Residue-level contacts at the interface:
Residue K54 in chain A is in contact with residue W57 in chain B (closest heavy-atom distance 4.1 Å).
Residue E61 in chain A is in contact with residue K54 in chain B (closest heavy-atom distance 3.3 Å).
Residue Y152 in chain A is in contact with residue G149 in chain B (closest heavy-atom distance 4.0 Å).
Residue Y142 in chain A contacts residue A156 in chain B (closest heavy-atom distance 3.6 Å).
Residue R148 in chain A contacts residue Y152 in chain B (closest heavy-atom distance 2.9 Å).
Residue Y152 in chain A interacts with residue D145 in chain B (closest heavy-atom distance 3.5 Å).
Residue D145 in chain A interacts with residue Y152 in chain B (closest heavy-atom distance 3.1 Å).
Residue E157 in chain A interacts with residue Y142 in chain B (closest heavy-atom distance 4.2 Å).
Residue T153 in chain A contacts residue G149 in chain B (closest heavy-atom distance 4.7 Å).
Residue D145 in chain A interacts with residue E159 in chain B (closest heavy-atom distance 4.6 Å).
Residue A156 in chain A interacts with residue Y142 in chain B (closest heavy-atom distance 3.5 Å).
Residue G149 in chain A is in contact with residue G149 in chain B (closest heavy-atom distance 4.1 Å).
Residue L68 in chain A contacts residue Y167 in chain B (closest heavy-atom distance 4.7 Å).
Residue R148 in chain A is in contact with residue R148 in chain B (closest heavy-atom distance 4.7 Å).
Residue T153 in chain A interacts with residue M146 in chain B (closest heavy-atom distance 4.1 Å).
Residue E159 in chain A contacts residue R141 in chain B (closest heavy-atom distance 3.2 Å).
Residue E159 in chain A is in contact with residue D145 in chain B (closest heavy-atom distance 4.1 Å).
Residue N163 in chain A interacts with residue L139 in chain B (closest heavy-atom distance 4.6 Å).
Residue Y142 in chain A interacts with residue Y167 in chain B (closest heavy-atom distance 3.2 Å).
Residue D145 in chain A contacts residue T153 in chain B (closest heavy-atom distance 4.6 Å).
Residue K64 in chain A is in contact with residue Y167 in chain B (closest heavy-atom distance 3.9 Å).
Residue G149 in chain A interacts with residue Y152 in chain B (closest heavy-atom distance 3.8 Å).
Residue Y152 in chain A interacts with residue R148 in chain B (closest heavy-atom distance 3.6 Å).
Residue W57 in chain A contacts residue W57 in chain B (closest heavy-atom distance 3.5 Å).
Residue Y142 in chain A contacts residue E157 in chain B (closest heavy-atom distance 3.2 Å).
Residue M146 in chain A contacts residue T153 in chain B (closest heavy-atom distance 4.6 Å).
Residue L160 in chain A interacts with residue L139 in chain B (closest heavy-atom distance 3.7 Å).
Residue R138 in chain A interacts with residue E159 in chain B (closest heavy-atom distance 4.3 Å).
Residue A156 in chain A is in contact with residue D145 in chain B (closest heavy-atom distance 3.7 Å).
Residue R138 in chain A is in contact with residue N163 in chain B (closest heavy-atom distance 3.0 Å).
Residue R155 in chain A interacts with residue D145 in chain B (closest heavy-atom distance 3.2 Å).
Residue A156 in chain A interacts with residue M146 in chain B (closest heavy-atom distance 3.7 Å).
Residue T153 in chain A interacts with residue D145 in chain B (closest heavy-atom distance 4.6 Å).
Residue K54 in chain A contacts residue E61 in chain B (closest heavy-atom distance 3.2 Å).
Residue M146 in chain A contacts residue K54 in chain B (closest heavy-atom distance 3.2 Å).
Residue M146 in chain A is in contact with residue A156 in chain B (closest heavy-atom distance 3.8 Å).
Residue R141 in chain A is in contact with residue R155 in chain B (closest heavy-atom distance 3.9 Å).
Residue L162 in chain A is in contact with residue R138 in chain B (closest heavy-atom distance 3.3 Å).
Residue G149 in chain A contacts residue T153 in chain B (closest heavy-atom distance 4.8 Å).
Residue Y142 in chain A contacts residue L160 in chain B (closest heavy-atom distance 3.5 Å).
Residue E53 in chain A is in contact with residue W57 in chain B (closest heavy-atom distance 3.2 Å).
Residue Y152 in chain A contacts residue Y152 in chain B (closest heavy-atom distance 3.2 Å).
Residue K54 in chain A is in contact with residue Y142 in chain B (closest heavy-atom distance 4.3 Å).
Residue L160 in chain A interacts with residue L68 in chain B (closest heavy-atom distance 4.6 Å).
Residue E135 in chain A interacts with residue E165 in chain B (closest heavy-atom distance 3.4 Å).
Residue Y142 in chain A contacts residue K54 in chain B (closest heavy-atom distance 3.2 Å).
Residue M166 in chain A interacts with residue R138 in chain B (closest heavy-atom distance 3.8 Å).
Residue N163 in chain A is in contact with residue R138 in chain B (closest heavy-atom distance 2.9 Å).
Residue E159 in chain A is in contact with residue Y142 in chain B (closest heavy-atom distance 4.1 Å).
Residue E159 in chain A contacts residue R138 in chain B (closest heavy-atom distance 3.3 Å).
Residue D145 in chain A is in contact with residue R155 in chain B (closest heavy-atom distance 2.9 Å).
Residue D145 in chain A interacts with residue A156 in chain B (closest heavy-atom distance 4.4 Å).
Residue R138 in chain A is in contact with residue E165 in chain B (closest heavy-atom distance 2.8 Å).
Residue R141 in chain A interacts with residue E159 in chain B (closest heavy-atom distance 3.6 Å).
Residue N163 in chain A contacts residue E134 in chain B (closest heavy-atom distance 4.7 Å).
Residue N163 in chain A contacts residue E135 in chain B (closest heavy-atom distance 3.6 Å).
Residue L139 in chain A is in contact with residue Y167 in chain B (closest heavy-atom distance 3.5 Å).
Residue L160 in chain A interacts with residue Y142 in chain B (closest heavy-atom distance 3.3 Å).
Residue L160 in chain A contacts residue R138 in chain B (closest heavy-atom distance 4.4 Å).
Residue M146 in chain A is in contact with residue Y152 in chain B (closest heavy-atom distance 4.9 Å).

These two protein chains interact to form a complex.

Sequence of chain B:
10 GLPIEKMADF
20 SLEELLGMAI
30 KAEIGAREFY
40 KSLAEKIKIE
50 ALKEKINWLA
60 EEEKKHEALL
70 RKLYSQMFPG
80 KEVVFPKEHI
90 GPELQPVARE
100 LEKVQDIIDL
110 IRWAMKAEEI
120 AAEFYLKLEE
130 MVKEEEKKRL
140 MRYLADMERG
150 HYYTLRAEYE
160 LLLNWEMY

Sequence of chain A:
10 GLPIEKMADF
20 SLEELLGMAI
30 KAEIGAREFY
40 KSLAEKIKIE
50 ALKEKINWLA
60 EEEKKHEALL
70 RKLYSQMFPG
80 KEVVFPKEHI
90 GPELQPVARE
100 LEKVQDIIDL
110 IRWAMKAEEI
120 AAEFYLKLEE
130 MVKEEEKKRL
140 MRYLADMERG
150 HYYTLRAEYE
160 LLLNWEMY